The following describes two proteins that form a bound complex.

Interface contacts:
Residue I78 in protein 1 is in contact with residue P70 in protein 2 (closest heavy-atom distance 4.0 Å).
Residue L135 in protein 1 contacts residue I72 in protein 2 (closest heavy-atom distance 3.6 Å).
Residue L142 in protein 1 interacts with residue I150 in protein 2 (closest heavy-atom distance 3.6 Å).
Residue L134 in protein 1 interacts with residue I147 in protein 2 (closest heavy-atom distance 4.2 Å).
Residue F93 in protein 1 interacts with residue G84 in protein 2 (closest heavy-atom distance 4.1 Å).
Residue L131 in protein 1 interacts with residue G139 in protein 2 (closest heavy-atom distance 3.9 Å).
Residue F127 in protein 1 interacts with residue V133 in protein 2 (closest heavy-atom distance 4.0 Å).
Residue V141 in protein 1 is in contact with residue I151 in protein 2 (closest heavy-atom distance 3.5 Å).
Residue F128 in protein 1 contacts residue G80 in protein 2 (closest heavy-atom distance 4.0 Å).
Residue A145 in protein 1 is in contact with residue F155 in protein 2 (closest heavy-atom distance 3.5 Å).
Residue F124 in protein 1 contacts residue Y132 in protein 2 (closest heavy-atom distance 3.6 Å).
Residue L113 in protein 1 interacts with residue F125 in protein 2 (closest heavy-atom distance 3.4 Å).
Residue Y132 in protein 1 is in contact with residue L76 in protein 2 (closest heavy-atom distance 3.9 Å).
Residue T138 in protein 1 interacts with residue I150 in protein 2 (closest heavy-atom distance 4.0 Å).
Residue L117 in protein 1 interacts with residue S91 in protein 2 (closest heavy-atom distance 4.3 Å).
Residue A110 in protein 1 contacts residue A98 in protein 2 (closest heavy-atom distance 4.1 Å).
Residue L142 in protein 1 contacts residue F62 in protein 2 (closest heavy-atom distance 3.8 Å).
Residue I82 in protein 1 interacts with residue A73 in protein 2 (closest heavy-atom distance 3.6 Å).
Residue P116 in protein 1 contacts residue P129 in protein 2 (closest heavy-atom distance 3.7 Å).
Residue S86 in protein 1 contacts residue L77 in protein 2 (closest heavy-atom distance 3.5 Å).
Residue F93 in protein 1 contacts residue L85 in protein 2 (closest heavy-atom distance 3.5 Å).
Residue P116 in protein 1 interacts with residue F125 in protein 2 (closest heavy-atom distance 3.2 Å).
Residue F124 in protein 1 contacts residue I83 in protein 2 (closest heavy-atom distance 3.5 Å).
Residue T138 in protein 1 interacts with residue F67 in protein 2 (closest heavy-atom distance 3.7 Å).
Residue F124 in protein 1 interacts with residue L135 in protein 2 (closest heavy-atom distance 3.6 Å).
Residue I101 in protein 1 interacts with residue L88 in protein 2 (closest heavy-atom distance 3.9 Å).
Residue L131 in protein 1 contacts residue I140 in protein 2 (closest heavy-atom distance 3.5 Å).
Residue L117 in protein 1 contacts residue L90 in protein 2 (closest heavy-atom distance 4.1 Å).
Residue I82 in protein 1 is in contact with residue P70 in protein 2 (closest heavy-atom distance 3.7 Å).
Residue L135 in protein 1 interacts with residue L76 in protein 2 (closest heavy-atom distance 3.9 Å).
Residue V79 in protein 1 contacts residue P70 in protein 2 (closest heavy-atom distance 3.5 Å).
Residue G120 in protein 1 contacts residue Y132 in protein 2 (closest heavy-atom distance 3.8 Å).
Residue L142 in protein 1 is in contact with residue K154 in protein 2 (closest heavy-atom distance 4.1 Å).
Residue L134 in protein 1 interacts with residue I140 in protein 2 (closest heavy-atom distance 4.0 Å).
Residue T130 in protein 1 contacts residue I140 in protein 2 (closest heavy-atom distance 4.0 Å).
Residue V137 in protein 1 contacts residue I147 in protein 2 (closest heavy-atom distance 4.1 Å).
Residue I82 in protein 1 contacts residue I74 in protein 2 (closest heavy-atom distance 3.9 Å).
Residue L113 in protein 1 interacts with residue T97 in protein 2 (closest heavy-atom distance 4.3 Å).
Residue I148 in protein 1 interacts with residue F155 in protein 2 (closest heavy-atom distance 3.5 Å).
Residue A75 in protein 1 contacts residue F62 in protein 2 (closest heavy-atom distance 3.6 Å).
Residue V79 in protein 1 is in contact with residue I69 in protein 2 (closest heavy-atom distance 3.6 Å).
Residue L135 in protein 1 interacts with residue I143 in protein 2 (closest heavy-atom distance 4.3 Å).
Residue L131 in protein 1 is in contact with residue I143 in protein 2 (closest heavy-atom distance 4.0 Å).
Residue L90 in protein 1 interacts with residue L77 in protein 2 (closest heavy-atom distance 3.4 Å).
Residue M121 in protein 1 is in contact with residue G84 in protein 2 (closest heavy-atom distance 3.9 Å).
Residue L131 in protein 1 is in contact with residue L76 in protein 2 (closest heavy-atom distance 4.2 Å).
Residue A145 in protein 1 is in contact with residue K154 in protein 2 (closest heavy-atom distance 3.4 Å).
Residue M121 in protein 1 is in contact with residue Y132 in protein 2 (closest heavy-atom distance 4.3 Å).
Residue L134 in protein 1 is in contact with residue I143 in protein 2 (closest heavy-atom distance 3.8 Å).
Residue L90 in protein 1 contacts residue G80 in protein 2 (closest heavy-atom distance 4.2 Å).
Residue I72 in protein 1 is in contact with residue F62 in protein 2 (closest heavy-atom distance 3.5 Å).
Residue M152 in protein 1 interacts with residue F155 in protein 2 (closest heavy-atom distance 4.1 Å).
Residue F127 in protein 1 is in contact with residue V137 in protein 2 (closest heavy-atom distance 4.3 Å).
Residue T114 in protein 1 contacts residue A94 in protein 2 (closest heavy-atom distance 4.2 Å).
Residue M121 in protein 1 interacts with residue I83 in protein 2 (closest heavy-atom distance 3.5 Å).
Residue T138 in protein 1 is in contact with residue I147 in protein 2 (closest heavy-atom distance 3.7 Å).
Residue A100 in protein 1 interacts with residue L88 in protein 2 (closest heavy-atom distance 3.6 Å).
Residue L142 in protein 1 interacts with residue I69 in protein 2 (closest heavy-atom distance 3.8 Å).
Residue I101 in protein 1 is in contact with residue S91 in protein 2 (closest heavy-atom distance 3.3 Å).
Residue F124 in protein 1 is in contact with residue G136 in protein 2 (closest heavy-atom distance 3.4 Å).

Sequence of protein 1:
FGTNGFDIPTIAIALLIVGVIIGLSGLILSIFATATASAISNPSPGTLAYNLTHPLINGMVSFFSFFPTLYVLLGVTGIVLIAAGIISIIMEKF

Sequence of protein 2:
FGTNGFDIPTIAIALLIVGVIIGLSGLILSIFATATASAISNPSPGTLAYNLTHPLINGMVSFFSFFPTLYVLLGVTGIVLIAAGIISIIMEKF